Sequence of the second protein:
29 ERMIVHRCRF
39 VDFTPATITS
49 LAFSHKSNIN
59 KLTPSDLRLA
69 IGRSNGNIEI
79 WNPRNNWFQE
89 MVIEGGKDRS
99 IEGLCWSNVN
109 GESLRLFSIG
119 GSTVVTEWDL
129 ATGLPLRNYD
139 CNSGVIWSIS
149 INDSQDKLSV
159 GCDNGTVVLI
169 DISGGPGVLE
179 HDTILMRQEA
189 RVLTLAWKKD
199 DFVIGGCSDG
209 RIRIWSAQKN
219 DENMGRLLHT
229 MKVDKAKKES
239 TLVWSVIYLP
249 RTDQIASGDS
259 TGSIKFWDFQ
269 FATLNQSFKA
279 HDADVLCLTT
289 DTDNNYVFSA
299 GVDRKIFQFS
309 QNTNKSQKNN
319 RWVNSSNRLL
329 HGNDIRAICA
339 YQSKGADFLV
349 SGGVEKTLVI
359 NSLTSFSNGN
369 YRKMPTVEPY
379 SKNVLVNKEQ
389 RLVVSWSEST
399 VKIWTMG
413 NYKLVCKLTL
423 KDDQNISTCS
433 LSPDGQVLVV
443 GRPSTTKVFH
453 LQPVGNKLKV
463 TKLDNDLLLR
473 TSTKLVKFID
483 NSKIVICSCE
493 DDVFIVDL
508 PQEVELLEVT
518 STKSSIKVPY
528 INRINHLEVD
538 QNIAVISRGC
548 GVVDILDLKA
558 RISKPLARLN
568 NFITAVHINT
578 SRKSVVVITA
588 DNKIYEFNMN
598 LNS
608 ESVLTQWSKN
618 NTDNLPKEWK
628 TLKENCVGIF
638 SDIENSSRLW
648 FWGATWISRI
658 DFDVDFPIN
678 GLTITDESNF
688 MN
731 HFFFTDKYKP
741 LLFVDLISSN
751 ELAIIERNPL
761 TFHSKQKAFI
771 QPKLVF

Contacts between the two chains:
Residue R185 in the second protein is in contact with residue L124 in the first protein (closest heavy-atom distance 4.7 Å).
Residue L225 in the second protein contacts residue D13 in the first protein (closest heavy-atom distance 4.2 Å).

Sequence of the first protein:
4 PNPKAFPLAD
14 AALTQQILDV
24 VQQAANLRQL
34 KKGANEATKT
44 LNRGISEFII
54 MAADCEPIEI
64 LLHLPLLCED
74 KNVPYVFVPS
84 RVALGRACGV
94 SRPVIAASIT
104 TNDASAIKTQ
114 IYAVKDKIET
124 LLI

This data describes a binding interaction between two proteins.